Interface contacts:
Residue R834 in the first protein is in contact with residue F93 in the second protein (closest heavy-atom distance 3.5 Å).
Residue R843 in the first protein is in contact with residue Q9 in the second protein (closest heavy-atom distance 3.1 Å).
Residue L805 in the first protein interacts with residue S39 in the second protein (closest heavy-atom distance 3.7 Å).
Residue F801 in the first protein interacts with residue S39 in the second protein (closest heavy-atom distance 3.4 Å).
Residue F763 in the first protein is in contact with residue K22 in the second protein (closest heavy-atom distance 3.1 Å).
Residue Y102 in the first protein interacts with residue N25 in the second protein (closest heavy-atom distance 3.5 Å).
Residue R846 in the first protein interacts with residue E8 in the second protein (closest heavy-atom distance 2.9 Å).
Residue I839 in the first protein is in contact with residue G114 in the second protein (closest heavy-atom distance 3.2 Å).
Residue C799 in the first protein contacts residue E15 in the second protein (closest heavy-atom distance 3.6 Å).
Residue Y809 in the first protein contacts residue R38 in the second protein (closest heavy-atom distance 3.7 Å).
Residue G655 in the first protein is in contact with residue A18 in the second protein (closest heavy-atom distance 3.7 Å).
Residue W845 in the first protein interacts with residue D124 in the second protein (closest heavy-atom distance 3.0 Å).
Residue R846 in the first protein interacts with residue E115 in the second protein (closest heavy-atom distance 3.8 Å).
Residue I841 in the first protein contacts residue F90 in the second protein (closest heavy-atom distance 3.6 Å).
Residue T835 in the first protein contacts residue I113 in the second protein (closest heavy-atom distance 3.6 Å).
Residue I839 in the first protein contacts residue E115 in the second protein (closest heavy-atom distance 3.1 Å).
Residue A837 in the first protein is in contact with residue A89 in the second protein (closest heavy-atom distance 3.5 Å).
Residue F801 in the first protein interacts with residue E15 in the second protein (closest heavy-atom distance 3.7 Å).
Residue D759 in the first protein contacts residue L19 in the second protein (closest heavy-atom distance 3.3 Å).
Residue R843 in the first protein is in contact with residue E12 in the second protein (closest heavy-atom distance 2.8 Å).
Residue R846 in the first protein interacts with residue L117 in the second protein (closest heavy-atom distance 3.5 Å).
Residue R107 in the first protein interacts with residue N24 in the second protein (closest heavy-atom distance 3.5 Å).
Residue I841 in the first protein interacts with residue A89 in the second protein (closest heavy-atom distance 3.7 Å).
Residue R796 in the first protein contacts residue E15 in the second protein (closest heavy-atom distance 3.0 Å).
Residue F801 in the first protein is in contact with residue E12 in the second protein (closest heavy-atom distance 3.7 Å).
Residue R660 in the first protein interacts with residue E15 in the second protein (closest heavy-atom distance 2.8 Å).
Residue A105 in the first protein contacts residue N25 in the second protein (closest heavy-atom distance 3.2 Å).
Residue Q101 in the first protein interacts with residue E65 in the second protein (closest heavy-atom distance 3.0 Å).
Residue E812 in the first protein contacts residue R38 in the second protein (closest heavy-atom distance 2.7 Å).
Residue I841 in the first protein is in contact with residue L110 in the second protein (closest heavy-atom distance 3.7 Å).
Residue V99 in the first protein interacts with residue S67 in the second protein (closest heavy-atom distance 3.7 Å).
Residue F763 in the first protein contacts residue F20 in the second protein (closest heavy-atom distance 3.6 Å).
Residue V99 in the first protein interacts with residue E65 in the second protein (closest heavy-atom distance 3.4 Å).
Residue W845 in the first protein contacts residue E121 in the second protein (closest heavy-atom distance 3.7 Å).
Residue R479 in the first protein interacts with residue N24 in the second protein (closest heavy-atom distance 3.0 Å).
Residue A837 in the first protein interacts with residue F93 in the second protein (closest heavy-atom distance 3.5 Å).
Residue K100 in the first protein contacts residue E65 in the second protein (closest heavy-atom distance 3.3 Å).
Residue G655 in the first protein interacts with residue E15 in the second protein (closest heavy-atom distance 3.5 Å).
Residue R804 in the first protein interacts with residue E12 in the second protein (closest heavy-atom distance 3.1 Å).
Residue S808 in the first protein contacts residue R38 in the second protein (closest heavy-atom distance 2.8 Å).
Residue F801 in the first protein is in contact with residue A16 in the second protein (closest heavy-atom distance 3.3 Å).
Residue F844 in the first protein contacts residue S146 in the second protein (closest heavy-atom distance 3.7 Å).
Residue R804 in the first protein is in contact with residue G41 in the second protein (closest heavy-atom distance 3.6 Å).
Residue F844 in the first protein is in contact with residue L145 in the second protein (closest heavy-atom distance 3.7 Å).
Residue R843 in the first protein interacts with residue E115 in the second protein (closest heavy-atom distance 2.9 Å).
Residue R804 in the first protein contacts residue S39 in the second protein (closest heavy-atom distance 3.0 Å).
Residue Y103 in the first protein is in contact with residue N25 in the second protein (closest heavy-atom distance 2.8 Å).
Residue R106 in the first protein contacts residue N25 in the second protein (closest heavy-atom distance 3.1 Å).
Residue Q842 in the first protein contacts residue G114 in the second protein (closest heavy-atom distance 3.7 Å).
Residue W845 in the first protein is in contact with residue M125 in the second protein (closest heavy-atom distance 3.5 Å).
Residue P657 in the first protein contacts residue E15 in the second protein (closest heavy-atom distance 3.5 Å).
Residue R834 in the first protein is in contact with residue E105 in the second protein (closest heavy-atom distance 3.5 Å).
Residue Q842 in the first protein interacts with residue I113 in the second protein (closest heavy-atom distance 3.0 Å).
Residue R107 in the first protein interacts with residue D23 in the second protein (closest heavy-atom distance 2.9 Å).
Residue F763 in the first protein contacts residue L19 in the second protein (closest heavy-atom distance 3.4 Å).
Residue R106 in the first protein interacts with residue D23 in the second protein (closest heavy-atom distance 3.0 Å).
Residue Q802 in the first protein contacts residue L19 in the second protein (closest heavy-atom distance 3.5 Å).
Residue R846 in the first protein contacts residue K116 in the second protein (closest heavy-atom distance 3.7 Å).
Residue Q842 in the first protein interacts with residue L110 in the second protein (closest heavy-atom distance 3.2 Å).
Residue Q842 in the first protein is in contact with residue E115 in the second protein (closest heavy-atom distance 2.7 Å).

This data describes a binding interaction between two proteins.

Sequence of the second protein:
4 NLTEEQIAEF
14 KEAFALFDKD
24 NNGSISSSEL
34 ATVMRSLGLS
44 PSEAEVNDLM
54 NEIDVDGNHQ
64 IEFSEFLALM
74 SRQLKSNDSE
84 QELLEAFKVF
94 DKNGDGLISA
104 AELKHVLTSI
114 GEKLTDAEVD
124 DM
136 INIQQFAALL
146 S

Sequence of the first protein:
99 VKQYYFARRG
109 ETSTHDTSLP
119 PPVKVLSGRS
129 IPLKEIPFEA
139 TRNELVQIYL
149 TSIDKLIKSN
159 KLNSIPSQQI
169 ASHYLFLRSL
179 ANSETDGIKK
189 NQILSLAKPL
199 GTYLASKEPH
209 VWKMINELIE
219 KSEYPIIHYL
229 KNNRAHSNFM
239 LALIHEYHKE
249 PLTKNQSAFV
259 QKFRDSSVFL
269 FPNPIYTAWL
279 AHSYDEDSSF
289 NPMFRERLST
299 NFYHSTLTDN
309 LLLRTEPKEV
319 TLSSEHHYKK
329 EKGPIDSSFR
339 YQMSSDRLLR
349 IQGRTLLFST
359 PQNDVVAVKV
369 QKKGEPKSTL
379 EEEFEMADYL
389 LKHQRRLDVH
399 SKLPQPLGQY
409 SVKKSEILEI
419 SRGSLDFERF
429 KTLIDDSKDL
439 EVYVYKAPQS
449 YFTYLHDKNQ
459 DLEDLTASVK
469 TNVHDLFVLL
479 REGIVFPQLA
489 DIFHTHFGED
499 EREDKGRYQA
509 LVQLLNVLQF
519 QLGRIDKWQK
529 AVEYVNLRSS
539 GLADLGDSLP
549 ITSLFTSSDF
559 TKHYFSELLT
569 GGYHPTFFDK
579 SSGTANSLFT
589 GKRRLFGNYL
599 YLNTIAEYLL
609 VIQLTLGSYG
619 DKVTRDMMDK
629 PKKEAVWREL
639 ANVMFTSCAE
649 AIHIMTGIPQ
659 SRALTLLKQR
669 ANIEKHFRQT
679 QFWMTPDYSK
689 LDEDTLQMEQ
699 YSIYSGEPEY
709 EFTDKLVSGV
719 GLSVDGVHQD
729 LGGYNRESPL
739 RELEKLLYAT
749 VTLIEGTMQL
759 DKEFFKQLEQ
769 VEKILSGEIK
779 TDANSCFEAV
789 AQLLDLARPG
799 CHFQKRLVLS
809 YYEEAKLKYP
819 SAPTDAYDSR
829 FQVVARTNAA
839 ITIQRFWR